This data describes a binding interaction between two proteins.

Sequence of chain B:
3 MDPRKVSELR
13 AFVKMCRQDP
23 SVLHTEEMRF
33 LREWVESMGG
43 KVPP

Interface contacts:
Residue S39 in chain B interacts with residue R19 in chain A (closest heavy-atom distance 3.4 Å).
Residue L11 in chain B is in contact with residue L11 in chain A (closest heavy-atom distance 3.8 Å).
Residue W36 in chain B contacts residue L33 in chain A (closest heavy-atom distance 4.2 Å).
Residue G41 in chain B contacts residue G42 in chain A (closest heavy-atom distance 4.0 Å).
Residue M40 in chain B interacts with residue V44 in chain A (closest heavy-atom distance 4.1 Å).
Residue F14 in chain B contacts residue L11 in chain A (closest heavy-atom distance 3.6 Å).
Residue K43 in chain B interacts with residue M40 in chain A (closest heavy-atom distance 2.9 Å).
Residue L25 in chain B is in contact with residue W36 in chain A (closest heavy-atom distance 3.8 Å).
Residue V15 in chain B is in contact with residue F32 in chain A (closest heavy-atom distance 3.9 Å).
Residue E29 in chain B interacts with residue P5 in chain A (closest heavy-atom distance 4.6 Å).
Residue M30 in chain B contacts residue L11 in chain A (closest heavy-atom distance 4.2 Å).
Residue E29 in chain B is in contact with residue M3 in chain A (closest heavy-atom distance 4.6 Å).
Residue R12 in chain B interacts with residue F32 in chain A (closest heavy-atom distance 3.7 Å).
Residue L33 in chain B is in contact with residue W36 in chain A (closest heavy-atom distance 4.2 Å).
Residue E35 in chain B contacts residue R19 in chain A (closest heavy-atom distance 3.9 Å).
Residue K7 in chain B interacts with residue K7 in chain A (closest heavy-atom distance 4.2 Å).
Residue R12 in chain B interacts with residue E29 in chain A (closest heavy-atom distance 4.5 Å).
Residue V8 in chain B is in contact with residue F32 in chain A (closest heavy-atom distance 4.4 Å).
Residue K7 in chain B contacts residue E10 in chain A (closest heavy-atom distance 2.7 Å).
Residue G41 in chain B is in contact with residue G41 in chain A (closest heavy-atom distance 3.2 Å).
Residue W36 in chain B is in contact with residue L25 in chain A (closest heavy-atom distance 3.7 Å).
Residue R19 in chain B contacts residue F32 in chain A (closest heavy-atom distance 4.7 Å).
Residue V15 in chain B interacts with residue L33 in chain A (closest heavy-atom distance 3.9 Å).
Residue F32 in chain B is in contact with residue R12 in chain A (closest heavy-atom distance 3.6 Å).
Residue P45 in chain B interacts with residue M40 in chain A (closest heavy-atom distance 3.8 Å).
Residue M40 in chain B contacts residue K43 in chain A (closest heavy-atom distance 2.9 Å).
Residue C18 in chain B is in contact with residue W36 in chain A (closest heavy-atom distance 3.8 Å).
Residue G42 in chain B is in contact with residue M40 in chain A (closest heavy-atom distance 3.1 Å).
Residue G42 in chain B contacts residue G42 in chain A (closest heavy-atom distance 3.6 Å).
Residue M40 in chain B contacts residue G42 in chain A (closest heavy-atom distance 3.2 Å).
Residue M30 in chain B interacts with residue V8 in chain A (closest heavy-atom distance 4.4 Å).
Residue L11 in chain B contacts residue M30 in chain A (closest heavy-atom distance 4.1 Å).
Residue R19 in chain B interacts with residue S39 in chain A (closest heavy-atom distance 3.6 Å).
Residue V15 in chain B is in contact with residue W36 in chain A (closest heavy-atom distance 3.7 Å).
Residue V8 in chain B is in contact with residue M30 in chain A (closest heavy-atom distance 4.5 Å).
Residue R19 in chain B is in contact with residue E35 in chain A (closest heavy-atom distance 3.9 Å).
Residue L33 in chain B is in contact with residue L11 in chain A (closest heavy-atom distance 4.2 Å).
Residue L11 in chain B is in contact with residue L33 in chain A (closest heavy-atom distance 4.1 Å).
Residue M40 in chain B contacts residue P45 in chain A (closest heavy-atom distance 4.1 Å).
Residue W36 in chain B is in contact with residue V37 in chain A (closest heavy-atom distance 4.6 Å).
Residue L33 in chain B interacts with residue V15 in chain A (closest heavy-atom distance 3.9 Å).
Residue V8 in chain B interacts with residue E29 in chain A (closest heavy-atom distance 3.4 Å).
Residue M40 in chain B is in contact with residue V37 in chain A (closest heavy-atom distance 3.8 Å).
Residue M40 in chain B interacts with residue G41 in chain A (closest heavy-atom distance 4.4 Å).
Residue E10 in chain B contacts residue K7 in chain A (closest heavy-atom distance 3.4 Å).
Residue R19 in chain B is in contact with residue W36 in chain A (closest heavy-atom distance 3.5 Å).
Residue W36 in chain B interacts with residue C18 in chain A (closest heavy-atom distance 3.9 Å).
Residue W36 in chain B contacts residue R19 in chain A (closest heavy-atom distance 3.3 Å).
Residue V37 in chain B contacts residue M40 in chain A (closest heavy-atom distance 3.7 Å).
Residue W36 in chain B interacts with residue V15 in chain A (closest heavy-atom distance 3.7 Å).
Residue E29 in chain B contacts residue V8 in chain A (closest heavy-atom distance 3.5 Å).
Residue F32 in chain B interacts with residue V8 in chain A (closest heavy-atom distance 4.2 Å).
Residue F32 in chain B interacts with residue L11 in chain A (closest heavy-atom distance 3.7 Å).
Residue L11 in chain B contacts residue F32 in chain A (closest heavy-atom distance 3.9 Å).
Residue F32 in chain B is in contact with residue V15 in chain A (closest heavy-atom distance 3.8 Å).
Residue E10 in chain B is in contact with residue E10 in chain A (closest heavy-atom distance 4.5 Å).
Residue V44 in chain B contacts residue M40 in chain A (closest heavy-atom distance 3.9 Å).
Residue G42 in chain B is in contact with residue G41 in chain A (closest heavy-atom distance 3.7 Å).
Residue L11 in chain B is in contact with residue F14 in chain A (closest heavy-atom distance 4.1 Å).
Residue F14 in chain B is in contact with residue M3 in chain A (closest heavy-atom distance 3.7 Å).

Sequence of chain A:
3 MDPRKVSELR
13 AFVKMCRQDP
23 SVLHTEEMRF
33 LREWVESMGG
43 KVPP